Sequence of chain A:
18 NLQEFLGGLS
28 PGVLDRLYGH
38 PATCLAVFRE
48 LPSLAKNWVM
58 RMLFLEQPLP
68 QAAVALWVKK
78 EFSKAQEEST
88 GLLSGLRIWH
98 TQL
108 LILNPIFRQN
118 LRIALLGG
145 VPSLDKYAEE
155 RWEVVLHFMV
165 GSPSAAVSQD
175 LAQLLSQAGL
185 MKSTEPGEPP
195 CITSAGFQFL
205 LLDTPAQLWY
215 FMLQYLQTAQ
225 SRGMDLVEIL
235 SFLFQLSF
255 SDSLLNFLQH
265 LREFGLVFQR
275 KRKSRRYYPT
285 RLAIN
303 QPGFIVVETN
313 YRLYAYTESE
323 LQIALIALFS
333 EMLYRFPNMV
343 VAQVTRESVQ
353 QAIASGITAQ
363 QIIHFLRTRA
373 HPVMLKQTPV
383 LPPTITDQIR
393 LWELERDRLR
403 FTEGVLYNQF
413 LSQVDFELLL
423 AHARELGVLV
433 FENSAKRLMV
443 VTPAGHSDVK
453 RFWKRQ

These two protein chains interact to form a complex.

Residue-level contacts at the interface:
Residue R392 in chain A is in contact with residue V286 in chain B (closest heavy-atom distance 4.2 Å).
Residue L396 in chain A contacts residue G288 in chain B (closest heavy-atom distance 4.8 Å).
Residue R392 in chain A is in contact with residue S284 in chain B (closest heavy-atom distance 4.4 Å).
Residue D389 in chain A is in contact with residue S284 in chain B (closest heavy-atom distance 3.6 Å).
Residue L393 in chain A interacts with residue V286 in chain B (closest heavy-atom distance 3.5 Å).
Residue R392 in chain A is in contact with residue G288 in chain B (closest heavy-atom distance 3.4 Å).
Residue L396 in chain A interacts with residue V286 in chain B (closest heavy-atom distance 4.2 Å).
Residue D389 in chain A interacts with residue V286 in chain B (closest heavy-atom distance 3.9 Å).
Residue L396 in chain A contacts residue Q287 in chain B (closest heavy-atom distance 3.9 Å).

Sequence of chain B:
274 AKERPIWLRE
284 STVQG